Sequence of the first protein:
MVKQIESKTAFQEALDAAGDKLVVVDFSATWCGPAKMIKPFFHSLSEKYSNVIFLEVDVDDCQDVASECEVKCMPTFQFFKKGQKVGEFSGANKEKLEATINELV

This data describes a binding interaction between two proteins.

Sequence of the second protein:
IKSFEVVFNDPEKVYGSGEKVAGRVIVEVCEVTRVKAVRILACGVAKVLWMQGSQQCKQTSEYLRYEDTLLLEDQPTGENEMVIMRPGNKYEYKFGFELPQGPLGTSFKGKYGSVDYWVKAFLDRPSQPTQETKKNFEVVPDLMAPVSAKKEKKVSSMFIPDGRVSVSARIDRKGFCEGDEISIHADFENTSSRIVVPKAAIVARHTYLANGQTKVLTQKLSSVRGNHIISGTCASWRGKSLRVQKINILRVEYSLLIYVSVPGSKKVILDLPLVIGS

Residue-level contacts at the interface:
Residue E200 in the second protein contacts residue P34 in the first protein (closest heavy-atom distance 4.0 Å).
Residue C245 in the second protein interacts with residue K72 in the first protein (closest heavy-atom distance 4.5 Å).
Residue F199 in the second protein is in contact with residue W31 in the first protein (closest heavy-atom distance 4.0 Å).
Residue A246 in the second protein is in contact with residue K72 in the first protein (closest heavy-atom distance 3.6 Å).
Residue A246 in the second protein is in contact with residue W31 in the first protein (closest heavy-atom distance 3.8 Å).
Residue I241 in the second protein contacts residue G91 in the first protein (closest heavy-atom distance 4.9 Å).
Residue G243 in the second protein contacts residue M74 in the first protein (closest heavy-atom distance 4.3 Å).
Residue S247 in the second protein contacts residue D60 in the first protein (closest heavy-atom distance 4.7 Å).
Residue T244 in the second protein is in contact with residue P75 in the first protein (closest heavy-atom distance 4.5 Å).
Residue N201 in the second protein interacts with residue P34 in the first protein (closest heavy-atom distance 4.5 Å).
Residue R249 in the second protein interacts with residue Q63 in the first protein (closest heavy-atom distance 3.8 Å).
Residue C245 in the second protein interacts with residue G33 in the first protein (closest heavy-atom distance 4.1 Å).
Residue R249 in the second protein interacts with residue D60 in the first protein (closest heavy-atom distance 3.2 Å).
Residue D198 in the second protein contacts residue W31 in the first protein (closest heavy-atom distance 3.6 Å).
Residue T244 in the second protein contacts residue S90 in the first protein (closest heavy-atom distance 4.0 Å).
Residue C245 in the second protein interacts with residue C32 in the first protein (closest heavy-atom distance 2.7 Å).
Residue A246 in the second protein contacts residue C73 in the first protein (closest heavy-atom distance 4.6 Å).
Residue T202 in the second protein interacts with residue P34 in the first protein (closest heavy-atom distance 3.8 Å).
Residue G243 in the second protein contacts residue P34 in the first protein (closest heavy-atom distance 3.3 Å).
Residue E200 in the second protein contacts residue W31 in the first protein (closest heavy-atom distance 3.1 Å).
Residue T244 in the second protein is in contact with residue M74 in the first protein (closest heavy-atom distance 3.1 Å).
Residue S247 in the second protein interacts with residue K72 in the first protein (closest heavy-atom distance 4.9 Å).
Residue T244 in the second protein contacts residue C32 in the first protein (closest heavy-atom distance 4.9 Å).
Residue E200 in the second protein interacts with residue C32 in the first protein (closest heavy-atom distance 3.7 Å).
Residue S247 in the second protein contacts residue W31 in the first protein (closest heavy-atom distance 3.0 Å).
Residue I241 in the second protein contacts residue S90 in the first protein (closest heavy-atom distance 3.6 Å).
Residue G243 in the second protein interacts with residue P75 in the first protein (closest heavy-atom distance 3.8 Å).
Residue S242 in the second protein is in contact with residue G91 in the first protein (closest heavy-atom distance 4.8 Å).
Residue S247 in the second protein interacts with residue M74 in the first protein (closest heavy-atom distance 3.8 Å).
Residue R249 in the second protein is in contact with residue W31 in the first protein (closest heavy-atom distance 4.0 Å).
Residue C245 in the second protein contacts residue M74 in the first protein (closest heavy-atom distance 2.8 Å).
Residue T244 in the second protein is in contact with residue C73 in the first protein (closest heavy-atom distance 4.2 Å).
Residue C245 in the second protein is in contact with residue P34 in the first protein (closest heavy-atom distance 3.7 Å).
Residue T244 in the second protein contacts residue P34 in the first protein (closest heavy-atom distance 3.9 Å).
Residue A246 in the second protein is in contact with residue M74 in the first protein (closest heavy-atom distance 4.1 Å).
Residue C245 in the second protein contacts residue W31 in the first protein (closest heavy-atom distance 3.5 Å).
Residue T244 in the second protein is in contact with residue G91 in the first protein (closest heavy-atom distance 3.5 Å).
Residue N238 in the second protein is in contact with residue K72 in the first protein (closest heavy-atom distance 4.7 Å).
Residue G243 in the second protein contacts residue A92 in the first protein (closest heavy-atom distance 3.1 Å).
Residue G243 in the second protein contacts residue G91 in the first protein (closest heavy-atom distance 3.5 Å).
Residue E200 in the second protein interacts with residue G33 in the first protein (closest heavy-atom distance 2.7 Å).
Residue C245 in the second protein interacts with residue C73 in the first protein (closest heavy-atom distance 3.2 Å).